Sequence of protein 2:
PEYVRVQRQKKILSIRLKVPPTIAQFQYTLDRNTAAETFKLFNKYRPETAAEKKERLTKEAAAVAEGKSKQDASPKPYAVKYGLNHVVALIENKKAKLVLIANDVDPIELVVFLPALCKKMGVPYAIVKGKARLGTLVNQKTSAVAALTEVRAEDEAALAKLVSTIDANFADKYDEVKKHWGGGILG

The following describes two proteins that form a bound complex.

Interface contacts:
Residue V481 in protein 1 is in contact with residue N145 in protein 2 (closest heavy-atom distance 3.3 Å).
Residue P482 in protein 1 interacts with residue N145 in protein 2 (closest heavy-atom distance 4.5 Å).
Residue K434 in protein 1 is in contact with residue E202 in protein 2 (closest heavy-atom distance 4.2 Å).
Residue V481 in protein 1 contacts residue K146 in protein 2 (closest heavy-atom distance 3.5 Å).

Sequence of protein 1:
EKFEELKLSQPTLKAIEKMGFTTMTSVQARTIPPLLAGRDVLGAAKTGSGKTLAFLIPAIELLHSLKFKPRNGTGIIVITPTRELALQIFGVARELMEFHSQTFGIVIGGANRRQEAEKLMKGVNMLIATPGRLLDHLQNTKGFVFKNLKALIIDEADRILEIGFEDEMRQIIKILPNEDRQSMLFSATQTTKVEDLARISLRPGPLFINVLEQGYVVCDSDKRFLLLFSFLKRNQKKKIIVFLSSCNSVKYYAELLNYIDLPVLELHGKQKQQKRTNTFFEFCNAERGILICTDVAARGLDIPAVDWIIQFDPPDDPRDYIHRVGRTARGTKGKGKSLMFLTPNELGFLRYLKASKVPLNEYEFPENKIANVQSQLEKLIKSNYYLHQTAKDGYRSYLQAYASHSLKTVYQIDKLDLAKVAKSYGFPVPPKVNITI